Sequence of protein 1:
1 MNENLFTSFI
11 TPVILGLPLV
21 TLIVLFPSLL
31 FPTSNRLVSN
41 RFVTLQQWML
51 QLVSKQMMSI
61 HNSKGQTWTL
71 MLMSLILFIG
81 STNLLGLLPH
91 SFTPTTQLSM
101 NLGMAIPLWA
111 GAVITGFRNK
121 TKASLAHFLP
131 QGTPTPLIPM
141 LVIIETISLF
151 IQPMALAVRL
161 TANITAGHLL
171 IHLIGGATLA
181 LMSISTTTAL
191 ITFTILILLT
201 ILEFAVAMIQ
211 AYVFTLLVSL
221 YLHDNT

Interface contacts:
Residue L173 in protein 1 interacts with residue M66 in protein 2 (closest heavy-atom distance 4.5 Å).
Residue L169 in protein 1 interacts with residue M66 in protein 2 (closest heavy-atom distance 4.8 Å).
Residue A166 in protein 1 contacts residue M66 in protein 2 (closest heavy-atom distance 4.9 Å).
Residue L170 in protein 1 contacts residue F63 in protein 2 (closest heavy-atom distance 3.8 Å).
Residue L170 in protein 1 interacts with residue M66 in protein 2 (closest heavy-atom distance 3.8 Å).
Residue L202 in protein 1 interacts with residue L56 in protein 2 (closest heavy-atom distance 4.1 Å).
Residue L173 in protein 1 interacts with residue L70 in protein 2 (closest heavy-atom distance 4.3 Å).
Residue L202 in protein 1 interacts with residue A59 in protein 2 (closest heavy-atom distance 3.4 Å).
Residue I195 in protein 1 interacts with residue L62 in protein 2 (closest heavy-atom distance 4.5 Å).
Residue L170 in protein 1 interacts with residue L62 in protein 2 (closest heavy-atom distance 4.4 Å).
Residue A166 in protein 1 interacts with residue F63 in protein 2 (closest heavy-atom distance 4.4 Å).
Residue L199 in protein 1 interacts with residue L62 in protein 2 (closest heavy-atom distance 4.3 Å).
Residue I174 in protein 1 contacts residue M66 in protein 2 (closest heavy-atom distance 4.7 Å).
Residue M1 in protein 1 contacts residue L70 in protein 2 (closest heavy-atom distance 4.9 Å).
Residue V206 in protein 1 interacts with residue L56 in protein 2 (closest heavy-atom distance 4.6 Å).
Residue L5 in protein 1 is in contact with residue L70 in protein 2 (closest heavy-atom distance 4.0 Å).
Residue L170 in protein 1 is in contact with residue A59 in protein 2 (closest heavy-atom distance 5.0 Å).
Residue M1 in protein 1 is in contact with residue A74 in protein 2 (closest heavy-atom distance 4.3 Å).

Sequence of protein 2:
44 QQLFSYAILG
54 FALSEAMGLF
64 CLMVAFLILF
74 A

The following describes two proteins that form a bound complex.